This data describes a binding interaction between two proteins.

Sequence of chain A:
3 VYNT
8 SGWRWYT

Residue-level contacts at the interface:
Residue Q110 in chain B interacts with residue Y13 in chain A (closest heavy-atom distance 4.7 Å).
Residue K111 in chain B contacts residue W12 in chain A (closest heavy-atom distance 3.7 Å).
Residue Q110 in chain B is in contact with residue W12 in chain A (closest heavy-atom distance 3.7 Å).
Residue I109 in chain B contacts residue W12 in chain A (closest heavy-atom distance 3.6 Å).
Residue Q110 in chain B is in contact with residue T14 in chain A (closest heavy-atom distance 4.0 Å).
Residue N108 in chain B interacts with residue T14 in chain A (closest heavy-atom distance 4.3 Å).

Sequence of chain B:
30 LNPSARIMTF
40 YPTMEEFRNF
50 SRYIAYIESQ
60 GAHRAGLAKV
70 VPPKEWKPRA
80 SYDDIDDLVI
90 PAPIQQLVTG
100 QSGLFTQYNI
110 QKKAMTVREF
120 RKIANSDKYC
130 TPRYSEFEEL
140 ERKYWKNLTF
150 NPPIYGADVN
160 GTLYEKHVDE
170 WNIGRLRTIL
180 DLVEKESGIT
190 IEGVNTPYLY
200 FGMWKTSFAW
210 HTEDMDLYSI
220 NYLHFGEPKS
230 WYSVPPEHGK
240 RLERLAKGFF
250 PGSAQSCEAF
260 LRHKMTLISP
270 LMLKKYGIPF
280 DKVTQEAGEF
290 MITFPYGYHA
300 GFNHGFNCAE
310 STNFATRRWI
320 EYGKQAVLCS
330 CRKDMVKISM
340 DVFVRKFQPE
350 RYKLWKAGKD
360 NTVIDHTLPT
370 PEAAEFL